Residue-level contacts at the interface:
Residue F111 in the first protein is in contact with residue L165 in the second protein (closest heavy-atom distance 3.9 Å).
Residue L36 in the first protein contacts residue G107 in the second protein (closest heavy-atom distance 4.0 Å).
Residue H164 in the first protein interacts with residue L166 in the second protein (closest heavy-atom distance 3.3 Å).
Residue L113 in the first protein interacts with residue S169 in the second protein (closest heavy-atom distance 4.3 Å).
Residue C235 in the first protein interacts with residue T102 in the second protein (closest heavy-atom distance 4.3 Å).
Residue R171 in the first protein is in contact with residue D185 in the second protein (closest heavy-atom distance 2.6 Å).
Residue H242 in the first protein interacts with residue P106 in the second protein (closest heavy-atom distance 3.9 Å).
Residue K160 in the first protein is in contact with residue P168 in the second protein (closest heavy-atom distance 3.8 Å).
Residue I240 in the first protein is in contact with residue N110 in the second protein (closest heavy-atom distance 3.4 Å).
Residue K238 in the first protein contacts residue P112 in the second protein (closest heavy-atom distance 4.0 Å).
Residue P168 in the first protein is in contact with residue H164 in the second protein (closest heavy-atom distance 3.7 Å).
Residue F111 in the first protein contacts residue D167 in the second protein (closest heavy-atom distance 3.1 Å).
Residue D167 in the first protein is in contact with residue F111 in the second protein (closest heavy-atom distance 3.6 Å).
Residue F111 in the first protein interacts with residue H164 in the second protein (closest heavy-atom distance 3.3 Å).
Residue L166 in the first protein is in contact with residue F111 in the second protein (closest heavy-atom distance 3.5 Å).
Residue I240 in the first protein contacts residue N109 in the second protein (closest heavy-atom distance 3.8 Å).
Residue S169 in the first protein is in contact with residue L113 in the second protein (closest heavy-atom distance 4.3 Å).
Residue G107 in the first protein is in contact with residue L36 in the second protein (closest heavy-atom distance 4.0 Å).
Residue L166 in the first protein interacts with residue H164 in the second protein (closest heavy-atom distance 3.0 Å).
Residue C103 in the first protein contacts residue C235 in the second protein (closest heavy-atom distance 2.1 Å).
Residue F111 in the first protein is in contact with residue L166 in the second protein (closest heavy-atom distance 3.7 Å).
Residue P168 in the first protein contacts residue F111 in the second protein (closest heavy-atom distance 3.9 Å).
Residue G107 in the first protein interacts with residue H242 in the second protein (closest heavy-atom distance 3.8 Å).
Residue I240 in the first protein contacts residue Q108 in the second protein (closest heavy-atom distance 3.7 Å).
Residue P106 in the first protein is in contact with residue H242 in the second protein (closest heavy-atom distance 4.1 Å).
Residue R178 in the first protein interacts with residue R178 in the second protein (closest heavy-atom distance 3.9 Å).
Residue P112 in the first protein contacts residue D167 in the second protein (closest heavy-atom distance 2.8 Å).
Residue L113 in the first protein is in contact with residue P168 in the second protein (closest heavy-atom distance 3.7 Å).
Residue K238 in the first protein interacts with residue L101 in the second protein (closest heavy-atom distance 3.5 Å).
Residue L36 in the first protein is in contact with residue N109 in the second protein (closest heavy-atom distance 3.6 Å).
Residue Q108 in the first protein is in contact with residue I240 in the second protein (closest heavy-atom distance 3.8 Å).
Residue R171 in the first protein contacts residue K160 in the second protein (closest heavy-atom distance 3.4 Å).
Residue V174 in the first protein is in contact with residue H164 in the second protein (closest heavy-atom distance 4.1 Å).
Residue F111 in the first protein is in contact with residue P168 in the second protein (closest heavy-atom distance 3.7 Å).
Residue P168 in the first protein interacts with residue K160 in the second protein (closest heavy-atom distance 3.7 Å).
Residue N109 in the first protein is in contact with residue L36 in the second protein (closest heavy-atom distance 3.4 Å).
Residue G163 in the first protein interacts with residue H164 in the second protein (closest heavy-atom distance 3.2 Å).
Residue L165 in the first protein interacts with residue F111 in the second protein (closest heavy-atom distance 4.0 Å).
Residue C235 in the first protein is in contact with residue C103 in the second protein (closest heavy-atom distance 2.1 Å).
Residue F111 in the first protein is in contact with residue I240 in the second protein (closest heavy-atom distance 3.5 Å).
Residue H164 in the first protein interacts with residue V174 in the second protein (closest heavy-atom distance 4.1 Å).
Residue D167 in the first protein contacts residue L113 in the second protein (closest heavy-atom distance 2.8 Å).
Residue L113 in the first protein interacts with residue D167 in the second protein (closest heavy-atom distance 2.8 Å).
Residue L101 in the first protein contacts residue K238 in the second protein (closest heavy-atom distance 4.2 Å).
Residue H164 in the first protein contacts residue F111 in the second protein (closest heavy-atom distance 3.4 Å).
Residue P112 in the first protein contacts residue K238 in the second protein (closest heavy-atom distance 4.0 Å).
Residue P168 in the first protein is in contact with residue L113 in the second protein (closest heavy-atom distance 4.1 Å).
Residue I240 in the first protein interacts with residue F111 in the second protein (closest heavy-atom distance 3.7 Å).
Residue T102 in the first protein interacts with residue C235 in the second protein (closest heavy-atom distance 4.0 Å).
Residue H242 in the first protein interacts with residue G107 in the second protein (closest heavy-atom distance 3.7 Å).
Residue N109 in the first protein interacts with residue N109 in the second protein (closest heavy-atom distance 3.4 Å).
Residue H164 in the first protein interacts with residue H164 in the second protein (closest heavy-atom distance 2.8 Å).
Residue N110 in the first protein is in contact with residue I240 in the second protein (closest heavy-atom distance 3.5 Å).
Residue D185 in the first protein is in contact with residue R171 in the second protein (closest heavy-atom distance 2.6 Å).
Residue N109 in the first protein contacts residue I240 in the second protein (closest heavy-atom distance 3.8 Å).
Residue K160 in the first protein is in contact with residue R171 in the second protein (closest heavy-atom distance 3.3 Å).
Residue H164 in the first protein contacts residue G163 in the second protein (closest heavy-atom distance 3.3 Å).
Residue H164 in the first protein interacts with residue P168 in the second protein (closest heavy-atom distance 3.6 Å).
Residue D167 in the first protein is in contact with residue P112 in the second protein (closest heavy-atom distance 3.1 Å).
Residue C40 in the first protein contacts residue C40 in the second protein (closest heavy-atom distance 2.1 Å).

Sequence of the second protein:
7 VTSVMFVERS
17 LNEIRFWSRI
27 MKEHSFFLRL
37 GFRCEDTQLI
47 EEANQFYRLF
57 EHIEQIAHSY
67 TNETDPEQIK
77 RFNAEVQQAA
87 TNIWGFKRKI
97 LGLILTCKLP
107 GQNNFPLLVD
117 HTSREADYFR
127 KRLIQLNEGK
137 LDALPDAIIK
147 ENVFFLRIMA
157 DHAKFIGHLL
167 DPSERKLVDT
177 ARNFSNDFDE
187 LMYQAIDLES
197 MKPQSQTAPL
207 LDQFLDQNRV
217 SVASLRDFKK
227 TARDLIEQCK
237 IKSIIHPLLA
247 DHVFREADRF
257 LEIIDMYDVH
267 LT

Sequence of the first protein:
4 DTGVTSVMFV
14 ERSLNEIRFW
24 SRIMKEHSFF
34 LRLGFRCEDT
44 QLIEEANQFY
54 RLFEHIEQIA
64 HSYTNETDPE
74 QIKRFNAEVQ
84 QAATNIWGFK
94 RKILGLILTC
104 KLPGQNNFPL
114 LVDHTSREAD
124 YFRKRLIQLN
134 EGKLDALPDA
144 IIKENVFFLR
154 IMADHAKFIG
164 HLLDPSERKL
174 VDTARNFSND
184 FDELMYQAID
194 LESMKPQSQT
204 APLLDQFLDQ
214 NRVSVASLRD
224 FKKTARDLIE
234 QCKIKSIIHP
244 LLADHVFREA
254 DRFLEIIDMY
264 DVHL

The following describes two proteins that form a bound complex.